Contacts between the two chains:
Residue I82 in chain B contacts residue K56 in chain A (closest heavy-atom distance 2.6 Å).
Residue R85 in chain B interacts with residue E59 in chain A (closest heavy-atom distance 3.0 Å).
Residue R85 in chain B interacts with residue F60 in chain A (closest heavy-atom distance 3.9 Å).
Residue R102 in chain B interacts with residue F60 in chain A (closest heavy-atom distance 4.0 Å).
Residue R102 in chain B is in contact with residue E59 in chain A (closest heavy-atom distance 4.1 Å).
Residue K81 in chain B interacts with residue K56 in chain A (closest heavy-atom distance 3.5 Å).
Residue S83 in chain B is in contact with residue K56 in chain A (closest heavy-atom distance 4.5 Å).
Residue H101 in chain B contacts residue E59 in chain A (closest heavy-atom distance 3.0 Å).
Residue R80 in chain B is in contact with residue K56 in chain A (closest heavy-atom distance 4.7 Å).
Residue R102 in chain B is in contact with residue K56 in chain A (closest heavy-atom distance 3.3 Å).

These two protein chains interact to form a complex.

Sequence of chain B:
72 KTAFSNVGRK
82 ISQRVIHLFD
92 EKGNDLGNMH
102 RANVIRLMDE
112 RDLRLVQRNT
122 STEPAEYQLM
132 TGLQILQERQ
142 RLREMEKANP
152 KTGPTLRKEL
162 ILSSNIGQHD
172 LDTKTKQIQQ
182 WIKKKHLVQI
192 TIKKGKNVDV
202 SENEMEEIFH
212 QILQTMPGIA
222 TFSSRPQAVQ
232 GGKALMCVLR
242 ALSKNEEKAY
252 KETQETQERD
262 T

Sequence of chain A:
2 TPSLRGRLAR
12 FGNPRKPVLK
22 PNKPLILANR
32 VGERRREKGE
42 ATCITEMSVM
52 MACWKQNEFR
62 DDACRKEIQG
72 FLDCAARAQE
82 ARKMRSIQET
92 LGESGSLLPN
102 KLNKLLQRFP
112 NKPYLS